Sequence of the first protein:
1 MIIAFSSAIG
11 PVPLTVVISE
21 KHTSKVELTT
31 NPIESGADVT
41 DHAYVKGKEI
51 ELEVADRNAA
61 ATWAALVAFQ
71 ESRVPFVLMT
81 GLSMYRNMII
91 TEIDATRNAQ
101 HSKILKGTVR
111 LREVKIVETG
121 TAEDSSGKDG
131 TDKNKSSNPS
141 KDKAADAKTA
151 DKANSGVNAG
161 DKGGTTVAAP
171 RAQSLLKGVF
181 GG

Contacts between the two chains:
Residue F180 in the first protein interacts with residue I104 in the second protein (closest heavy-atom distance 3.0 Å).
Residue L175 in the first protein interacts with residue Y93 in the second protein (closest heavy-atom distance 4.3 Å).
Residue F180 in the first protein contacts residue F71 in the second protein (closest heavy-atom distance 3.6 Å).
Residue V179 in the first protein interacts with residue F71 in the second protein (closest heavy-atom distance 4.0 Å).
Residue L176 in the first protein interacts with residue A95 in the second protein (closest heavy-atom distance 3.8 Å).
Residue D161 in the first protein is in contact with residue I17 in the second protein (closest heavy-atom distance 4.4 Å).
Residue V167 in the first protein contacts residue M1 in the second protein (closest heavy-atom distance 3.1 Å).
Residue Q173 in the first protein contacts residue A103 in the second protein (closest heavy-atom distance 4.1 Å).
Residue A150 in the first protein contacts residue S10 in the second protein (closest heavy-atom distance 4.2 Å).
Residue G164 in the first protein interacts with residue I2 in the second protein (closest heavy-atom distance 3.9 Å).
Residue L175 in the first protein interacts with residue M1 in the second protein (closest heavy-atom distance 3.2 Å).
Residue R171 in the first protein is in contact with residue Y93 in the second protein (closest heavy-atom distance 2.8 Å).
Residue V167 in the first protein interacts with residue Y93 in the second protein (closest heavy-atom distance 3.7 Å).
Residue V179 in the first protein is in contact with residue L73 in the second protein (closest heavy-atom distance 3.2 Å).
Residue R171 in the first protein is in contact with residue K91 in the second protein (closest heavy-atom distance 4.0 Å).
Residue T166 in the first protein contacts residue I2 in the second protein (closest heavy-atom distance 4.2 Å).
Residue N154 in the first protein interacts with residue K11 in the second protein (closest heavy-atom distance 3.6 Å).
Residue A172 in the first protein contacts residue M1 in the second protein (closest heavy-atom distance 3.5 Å).
Residue T165 in the first protein contacts residue I2 in the second protein (closest heavy-atom distance 3.3 Å).
Residue G181 in the first protein contacts residue I104 in the second protein (closest heavy-atom distance 3.7 Å).
Residue F180 in the first protein contacts residue D58 in the second protein (closest heavy-atom distance 3.8 Å).
Residue D161 in the first protein contacts residue V16 in the second protein (closest heavy-atom distance 4.1 Å).
Residue K162 in the first protein is in contact with residue S15 in the second protein (closest heavy-atom distance 2.7 Å).
Residue L175 in the first protein is in contact with residue L73 in the second protein (closest heavy-atom distance 3.7 Å).
Residue D151 in the first protein contacts residue R82 in the second protein (closest heavy-atom distance 3.4 Å).
Residue K162 in the first protein interacts with residue V16 in the second protein (closest heavy-atom distance 3.9 Å).
Residue G164 in the first protein interacts with residue E3 in the second protein (closest heavy-atom distance 3.1 Å).
Residue L176 in the first protein interacts with residue A103 in the second protein (closest heavy-atom distance 3.4 Å).
Residue K141 in the first protein is in contact with residue E9 in the second protein (closest heavy-atom distance 3.8 Å).
Residue T165 in the first protein interacts with residue M1 in the second protein (closest heavy-atom distance 4.4 Å).
Residue G160 in the first protein interacts with residue F14 in the second protein (closest heavy-atom distance 4.0 Å).
Residue L176 in the first protein contacts residue F71 in the second protein (closest heavy-atom distance 4.5 Å).
Residue K152 in the first protein is in contact with residue T31 in the second protein (closest heavy-atom distance 3.4 Å).
Residue L176 in the first protein interacts with residue M1 in the second protein (closest heavy-atom distance 3.2 Å).
Residue A159 in the first protein contacts residue K13 in the second protein (closest heavy-atom distance 2.9 Å).
Residue K177 in the first protein contacts residue A106 in the second protein (closest heavy-atom distance 2.5 Å).
Residue K162 in the first protein contacts residue E5 in the second protein (closest heavy-atom distance 3.3 Å).
Residue G160 in the first protein interacts with residue S15 in the second protein (closest heavy-atom distance 3.8 Å).
Residue S155 in the first protein interacts with residue K11 in the second protein (closest heavy-atom distance 3.6 Å).
Residue F180 in the first protein contacts residue I100 in the second protein (closest heavy-atom distance 4.0 Å).
Residue K162 in the first protein contacts residue F14 in the second protein (closest heavy-atom distance 3.7 Å).
Residue D151 in the first protein is in contact with residue S10 in the second protein (closest heavy-atom distance 2.8 Å).
Residue A159 in the first protein interacts with residue L7 in the second protein (closest heavy-atom distance 4.5 Å).
Residue Q173 in the first protein is in contact with residue A106 in the second protein (closest heavy-atom distance 3.6 Å).
Residue T166 in the first protein interacts with residue M1 in the second protein (closest heavy-atom distance 3.6 Å).
Residue N154 in the first protein contacts residue E9 in the second protein (closest heavy-atom distance 3.2 Å).
Residue G156 in the first protein interacts with residue K11 in the second protein (closest heavy-atom distance 3.3 Å).
Residue K177 in the first protein is in contact with residue A103 in the second protein (closest heavy-atom distance 4.2 Å).
Residue F180 in the first protein contacts residue A69 in the second protein (closest heavy-atom distance 3.5 Å).
Residue A159 in the first protein interacts with residue F14 in the second protein (closest heavy-atom distance 3.5 Å).
Residue V157 in the first protein interacts with residue E9 in the second protein (closest heavy-atom distance 3.0 Å).
Residue L176 in the first protein is in contact with residue I100 in the second protein (closest heavy-atom distance 3.7 Å).
Residue N154 in the first protein contacts residue S10 in the second protein (closest heavy-atom distance 3.0 Å).
Residue V157 in the first protein contacts residue K11 in the second protein (closest heavy-atom distance 2.9 Å).
Residue V157 in the first protein is in contact with residue K13 in the second protein (closest heavy-atom distance 3.1 Å).
Residue D161 in the first protein interacts with residue S15 in the second protein (closest heavy-atom distance 3.3 Å).
Residue V157 in the first protein is in contact with residue Q12 in the second protein (closest heavy-atom distance 3.0 Å).
Residue N158 in the first protein interacts with residue F14 in the second protein (closest heavy-atom distance 4.2 Å).
Residue T165 in the first protein interacts with residue E3 in the second protein (closest heavy-atom distance 2.8 Å).
Residue N158 in the first protein interacts with residue K13 in the second protein (closest heavy-atom distance 3.0 Å).

Sequence of the second protein:
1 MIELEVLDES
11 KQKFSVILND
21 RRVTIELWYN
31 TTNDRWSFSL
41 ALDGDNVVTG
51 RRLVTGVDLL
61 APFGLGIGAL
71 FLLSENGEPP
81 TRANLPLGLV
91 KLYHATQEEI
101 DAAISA

These two protein chains interact to form a complex.